The following describes two proteins that form a bound complex.

Sequence of protein 2:
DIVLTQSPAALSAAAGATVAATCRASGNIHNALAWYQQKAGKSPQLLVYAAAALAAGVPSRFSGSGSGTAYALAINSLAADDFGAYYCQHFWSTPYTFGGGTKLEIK

Sequence of protein 1:
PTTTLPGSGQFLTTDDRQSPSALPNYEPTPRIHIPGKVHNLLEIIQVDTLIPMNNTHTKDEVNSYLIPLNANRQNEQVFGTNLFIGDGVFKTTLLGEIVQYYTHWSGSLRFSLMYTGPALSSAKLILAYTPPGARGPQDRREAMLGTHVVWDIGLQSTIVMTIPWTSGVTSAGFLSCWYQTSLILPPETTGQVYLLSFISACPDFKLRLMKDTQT

Interface contacts:
Residue N72 in protein 1 interacts with residue W92 in protein 2 (closest heavy-atom distance 4.8 Å).
Residue T202 in protein 1 is in contact with residue W92 in protein 2 (closest heavy-atom distance 3.6 Å).
Residue K61 in protein 1 contacts residue A53 in protein 2 (closest heavy-atom distance 3.8 Å).
Residue R75 in protein 1 is in contact with residue Y96 in protein 2 (closest heavy-atom distance 4.0 Å).
Residue H59 in protein 1 interacts with residue Y49 in protein 2 (closest heavy-atom distance 3.9 Å).
Residue Y206 in protein 1 interacts with residue H30 in protein 2 (closest heavy-atom distance 4.7 Å).
Residue G203 in protein 1 interacts with residue S93 in protein 2 (closest heavy-atom distance 3.9 Å).
Residue K61 in protein 1 interacts with residue A52 in protein 2 (closest heavy-atom distance 2.8 Å).
Residue Y206 in protein 1 is in contact with residue W92 in protein 2 (closest heavy-atom distance 3.3 Å).
Residue T60 in protein 1 interacts with residue A53 in protein 2 (closest heavy-atom distance 3.7 Å).
Residue T60 in protein 1 interacts with residue Y49 in protein 2 (closest heavy-atom distance 4.0 Å).
Residue H59 in protein 1 interacts with residue A53 in protein 2 (closest heavy-atom distance 4.7 Å).
Residue T60 in protein 1 contacts residue L54 in protein 2 (closest heavy-atom distance 4.1 Å).
Residue K61 in protein 1 interacts with residue L54 in protein 2 (closest heavy-atom distance 5.0 Å).
Residue Q204 in protein 1 contacts residue A32 in protein 2 (closest heavy-atom distance 4.7 Å).
Residue T60 in protein 1 interacts with residue A52 in protein 2 (closest heavy-atom distance 5.0 Å).
Residue H59 in protein 1 interacts with residue A50 in protein 2 (closest heavy-atom distance 3.8 Å).
Residue T58 in protein 1 contacts residue Y49 in protein 2 (closest heavy-atom distance 2.5 Å).
Residue T202 in protein 1 contacts residue T94 in protein 2 (closest heavy-atom distance 5.0 Å).
Residue Q204 in protein 1 interacts with residue W92 in protein 2 (closest heavy-atom distance 3.4 Å).
Residue Q204 in protein 1 interacts with residue F91 in protein 2 (closest heavy-atom distance 3.2 Å).
Residue T202 in protein 1 contacts residue S93 in protein 2 (closest heavy-atom distance 3.4 Å).
Residue G203 in protein 1 contacts residue W92 in protein 2 (closest heavy-atom distance 3.3 Å).